Residue-level contacts at the interface:
Residue L240 in chain A is in contact with residue V136 in chain B (closest heavy-atom distance 4.3 Å).
Residue H239 in chain A interacts with residue S135 in chain B (closest heavy-atom distance 4.5 Å).
Residue H239 in chain A interacts with residue V136 in chain B (closest heavy-atom distance 3.7 Å).
Residue R242 in chain A interacts with residue R139 in chain B (closest heavy-atom distance 3.1 Å).
Residue R242 in chain A contacts residue H138 in chain B (closest heavy-atom distance 4.3 Å).
Residue L240 in chain A is in contact with residue G137 in chain B (closest heavy-atom distance 2.9 Å).
Residue L240 in chain A interacts with residue H138 in chain B (closest heavy-atom distance 4.8 Å).
Residue H239 in chain A is in contact with residue G137 in chain B (closest heavy-atom distance 4.8 Å).
Residue R242 in chain A contacts residue G137 in chain B (closest heavy-atom distance 4.3 Å).

The following describes two proteins that form a bound complex.

Sequence of chain B:
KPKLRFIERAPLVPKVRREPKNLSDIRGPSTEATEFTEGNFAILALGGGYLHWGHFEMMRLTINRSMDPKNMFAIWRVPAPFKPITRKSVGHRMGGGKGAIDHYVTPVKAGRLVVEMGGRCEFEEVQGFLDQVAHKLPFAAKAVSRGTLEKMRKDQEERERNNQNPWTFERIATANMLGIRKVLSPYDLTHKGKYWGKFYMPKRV

Sequence of chain A:
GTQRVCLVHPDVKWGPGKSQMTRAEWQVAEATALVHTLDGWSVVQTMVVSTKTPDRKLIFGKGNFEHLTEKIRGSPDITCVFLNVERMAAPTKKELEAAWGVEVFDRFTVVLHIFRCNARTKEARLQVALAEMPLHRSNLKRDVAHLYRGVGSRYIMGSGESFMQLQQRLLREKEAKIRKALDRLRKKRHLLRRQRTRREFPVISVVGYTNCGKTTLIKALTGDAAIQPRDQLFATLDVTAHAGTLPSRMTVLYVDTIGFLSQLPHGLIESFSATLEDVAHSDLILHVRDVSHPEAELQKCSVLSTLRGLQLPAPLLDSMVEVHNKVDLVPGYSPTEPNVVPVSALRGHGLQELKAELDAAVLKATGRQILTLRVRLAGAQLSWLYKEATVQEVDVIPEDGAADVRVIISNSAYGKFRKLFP